Sequence of protein 2:
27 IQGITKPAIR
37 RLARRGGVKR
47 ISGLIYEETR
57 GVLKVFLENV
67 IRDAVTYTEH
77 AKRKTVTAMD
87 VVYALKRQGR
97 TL

Sequence of protein 1:
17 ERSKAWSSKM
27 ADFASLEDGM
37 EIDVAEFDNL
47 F

The following describes two proteins that form a bound complex.

Contacts between the two chains:
Residue L98 in protein 2 is in contact with residue W22 in protein 1 (closest heavy-atom distance 3.6 Å).
Residue A84 in protein 2 is in contact with residue F29 in protein 1 (closest heavy-atom distance 3.5 Å).
Residue V88 in protein 2 is in contact with residue M26 in protein 1 (closest heavy-atom distance 4.0 Å).
Residue V88 in protein 2 is in contact with residue F29 in protein 1 (closest heavy-atom distance 3.5 Å).
Residue L91 in protein 2 contacts residue M26 in protein 1 (closest heavy-atom distance 4.1 Å).
Residue A84 in protein 2 interacts with residue L32 in protein 1 (closest heavy-atom distance 4.7 Å).
Residue L91 in protein 2 interacts with residue W22 in protein 1 (closest heavy-atom distance 4.3 Å).
Residue K92 in protein 2 is in contact with residue M26 in protein 1 (closest heavy-atom distance 3.8 Å).
Residue M85 in protein 2 interacts with residue A30 in protein 1 (closest heavy-atom distance 3.9 Å).
Residue M85 in protein 2 contacts residue E33 in protein 1 (closest heavy-atom distance 3.2 Å).
Residue L98 in protein 2 is in contact with residue S19 in protein 1 (closest heavy-atom distance 3.4 Å).
Residue T83 in protein 2 contacts residue E33 in protein 1 (closest heavy-atom distance 3.2 Å).
Residue L98 in protein 2 interacts with residue R18 in protein 1 (closest heavy-atom distance 3.2 Å).
Residue V88 in protein 2 interacts with residue A30 in protein 1 (closest heavy-atom distance 4.6 Å).
Residue L91 in protein 2 is in contact with residue F29 in protein 1 (closest heavy-atom distance 3.6 Å).
Residue A84 in protein 2 contacts residue S31 in protein 1 (closest heavy-atom distance 4.8 Å).
Residue A84 in protein 2 contacts residue E33 in protein 1 (closest heavy-atom distance 2.7 Å).
Residue T81 in protein 2 is in contact with residue M36 in protein 1 (closest heavy-atom distance 3.1 Å).
Residue V87 in protein 2 contacts residue F29 in protein 1 (closest heavy-atom distance 4.9 Å).
Residue F62 in protein 2 is in contact with residue W22 in protein 1 (closest heavy-atom distance 4.5 Å).
Residue T97 in protein 2 is in contact with residue W22 in protein 1 (closest heavy-atom distance 3.5 Å).